Interface contacts:
Residue K79 in protein 1 interacts with residue Q97 in protein 2 (closest heavy-atom distance 2.5 Å).
Residue E99 in protein 1 contacts residue V15 in protein 2 (closest heavy-atom distance 2.9 Å).
Residue M27 in protein 1 is in contact with residue F96 in protein 2 (closest heavy-atom distance 3.6 Å).
Residue Y30 in protein 1 is in contact with residue L92 in protein 2 (closest heavy-atom distance 3.6 Å).
Residue F96 in protein 1 is in contact with residue L13 in protein 2 (closest heavy-atom distance 3.7 Å).
Residue Y89 in protein 1 is in contact with residue Y89 in protein 2 (closest heavy-atom distance 3.5 Å).
Residue T33 in protein 1 interacts with residue E40 in protein 2 (closest heavy-atom distance 2.7 Å).
Residue T37 in protein 1 is in contact with residue T33 in protein 2 (closest heavy-atom distance 3.7 Å).
Residue D31 in protein 1 is in contact with residue K44 in protein 2 (closest heavy-atom distance 3.0 Å).
Residue E99 in protein 1 is in contact with residue L13 in protein 2 (closest heavy-atom distance 3.5 Å).
Residue L92 in protein 1 contacts residue M27 in protein 2 (closest heavy-atom distance 3.8 Å).
Residue F100 in protein 1 is in contact with residue Q75 in protein 2 (closest heavy-atom distance 3.5 Å).
Residue L92 in protein 1 interacts with residue L13 in protein 2 (closest heavy-atom distance 3.9 Å).
Residue S11 in protein 1 contacts residue Q95 in protein 2 (closest heavy-atom distance 2.9 Å).
Residue E40 in protein 1 interacts with residue T33 in protein 2 (closest heavy-atom distance 2.9 Å).
Residue Y89 in protein 1 contacts residue T37 in protein 2 (closest heavy-atom distance 3.5 Å).
Residue S86 in protein 1 interacts with residue Y89 in protein 2 (closest heavy-atom distance 3.3 Å).
Residue V82 in protein 1 interacts with residue G93 in protein 2 (closest heavy-atom distance 3.4 Å).
Residue Y30 in protein 1 interacts with residue Q95 in protein 2 (closest heavy-atom distance 2.3 Å).
Residue Q95 in protein 1 contacts residue S11 in protein 2 (closest heavy-atom distance 3.0 Å).
Residue V15 in protein 1 interacts with residue Y103 in protein 2 (closest heavy-atom distance 3.7 Å).
Residue G93 in protein 1 interacts with residue R83 in protein 2 (closest heavy-atom distance 3.5 Å).
Residue K79 in protein 1 contacts residue F100 in protein 2 (closest heavy-atom distance 3.4 Å).
Residue L85 in protein 1 interacts with residue Y89 in protein 2 (closest heavy-atom distance 3.7 Å).
Residue I78 in protein 1 contacts residue F96 in protein 2 (closest heavy-atom distance 3.6 Å).
Residue L92 in protein 1 is in contact with residue Y30 in protein 2 (closest heavy-atom distance 3.7 Å).
Residue K18 in protein 1 interacts with residue E104 in protein 2 (closest heavy-atom distance 1.7 Å).
Residue F100 in protein 1 contacts residue I23 in protein 2 (closest heavy-atom distance 3.9 Å).
Residue Y103 in protein 1 is in contact with residue K18 in protein 2 (closest heavy-atom distance 3.3 Å).
Residue L13 in protein 1 interacts with residue E99 in protein 2 (closest heavy-atom distance 3.7 Å).
Residue F96 in protein 1 is in contact with residue V82 in protein 2 (closest heavy-atom distance 3.9 Å).
Residue E90 in protein 1 interacts with residue E90 in protein 2 (closest heavy-atom distance 2.5 Å).
Residue T37 in protein 1 contacts residue Y89 in protein 2 (closest heavy-atom distance 2.5 Å).
Residue Y89 in protein 1 is in contact with residue L34 in protein 2 (closest heavy-atom distance 3.7 Å).
Residue R14 in protein 1 is in contact with residue E99 in protein 2 (closest heavy-atom distance 3.9 Å).
Residue V15 in protein 1 is in contact with residue E99 in protein 2 (closest heavy-atom distance 3.0 Å).
Residue Y89 in protein 1 is in contact with residue L85 in protein 2 (closest heavy-atom distance 3.7 Å).
Residue I78 in protein 1 interacts with residue F100 in protein 2 (closest heavy-atom distance 3.9 Å).
Residue E90 in protein 1 contacts residue S86 in protein 2 (closest heavy-atom distance 3.5 Å).
Residue E99 in protein 1 is in contact with residue R14 in protein 2 (closest heavy-atom distance 3.5 Å).
Residue G93 in protein 1 contacts residue V82 in protein 2 (closest heavy-atom distance 3.7 Å).
Residue L13 in protein 1 interacts with residue Q95 in protein 2 (closest heavy-atom distance 3.6 Å).
Residue S86 in protein 1 contacts residue E90 in protein 2 (closest heavy-atom distance 3.4 Å).
Residue F96 in protein 1 contacts residue I78 in protein 2 (closest heavy-atom distance 3.6 Å).
Residue Q75 in protein 1 interacts with residue E104 in protein 2 (closest heavy-atom distance 2.1 Å).
Residue S12 in protein 1 is in contact with residue Q95 in protein 2 (closest heavy-atom distance 3.3 Å).
Residue L34 in protein 1 interacts with residue L92 in protein 2 (closest heavy-atom distance 3.7 Å).
Residue Y103 in protein 1 is in contact with residue V15 in protein 2 (closest heavy-atom distance 3.6 Å).
Residue Q75 in protein 1 interacts with residue F100 in protein 2 (closest heavy-atom distance 3.1 Å).
Residue Q95 in protein 1 contacts residue L13 in protein 2 (closest heavy-atom distance 3.8 Å).
Residue Q95 in protein 1 is in contact with residue Y30 in protein 2 (closest heavy-atom distance 2.7 Å).
Residue E10 in protein 1 interacts with residue Q95 in protein 2 (closest heavy-atom distance 3.8 Å).
Residue L88 in protein 1 interacts with residue L34 in protein 2 (closest heavy-atom distance 3.5 Å).
Residue V82 in protein 1 interacts with residue Y89 in protein 2 (closest heavy-atom distance 3.4 Å).
Residue M27 in protein 1 is in contact with residue L92 in protein 2 (closest heavy-atom distance 3.7 Å).
Residue K18 in protein 1 contacts residue Y103 in protein 2 (closest heavy-atom distance 2.1 Å).
Residue Y89 in protein 1 interacts with residue S86 in protein 2 (closest heavy-atom distance 3.1 Å).
Residue K73 in protein 1 interacts with residue E104 in protein 2 (closest heavy-atom distance 3.9 Å).
Residue F96 in protein 1 contacts residue V25 in protein 2 (closest heavy-atom distance 3.9 Å).
Residue Y89 in protein 1 contacts residue V82 in protein 2 (closest heavy-atom distance 3.7 Å).

Sequence of protein 1:
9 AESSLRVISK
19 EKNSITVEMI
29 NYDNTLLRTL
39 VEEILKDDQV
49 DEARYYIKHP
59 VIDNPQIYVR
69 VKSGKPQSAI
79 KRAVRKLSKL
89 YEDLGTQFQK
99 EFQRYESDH

Sequence of protein 2:
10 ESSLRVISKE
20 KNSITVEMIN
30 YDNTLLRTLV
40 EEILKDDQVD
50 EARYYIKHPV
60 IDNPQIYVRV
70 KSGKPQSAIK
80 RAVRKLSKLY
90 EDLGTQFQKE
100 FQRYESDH

These two protein chains interact to form a complex.